Sequence of the first protein:
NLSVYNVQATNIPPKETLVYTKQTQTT

Contacts between the two chains:
Residue S79 in the second protein is in contact with residue N6 in the first protein (closest heavy-atom distance 2.5 Å).
Residue H76 in the second protein is in contact with residue T10 in the first protein (closest heavy-atom distance 3.6 Å).
Residue N84 in the second protein interacts with residue L2 in the first protein (closest heavy-atom distance 3.7 Å).
Residue H76 in the second protein is in contact with residue N11 in the first protein (closest heavy-atom distance 2.6 Å).
Residue W83 in the second protein interacts with residue L2 in the first protein (closest heavy-atom distance 3.3 Å).
Residue S79 in the second protein interacts with residue A9 in the first protein (closest heavy-atom distance 4.3 Å).
Residue G74 in the second protein interacts with residue P13 in the first protein (closest heavy-atom distance 3.9 Å).
Residue T92 in the second protein contacts residue T10 in the first protein (closest heavy-atom distance 5.0 Å).
Residue C81 in the second protein contacts residue Y5 in the first protein (closest heavy-atom distance 3.1 Å).
Residue N85 in the second protein contacts residue Y5 in the first protein (closest heavy-atom distance 4.6 Å).
Residue L75 in the second protein contacts residue N11 in the first protein (closest heavy-atom distance 3.5 Å).
Residue N85 in the second protein is in contact with residue L2 in the first protein (closest heavy-atom distance 4.8 Å).
Residue G74 in the second protein contacts residue I12 in the first protein (closest heavy-atom distance 3.3 Å).
Residue M68 in the second protein is in contact with residue I12 in the first protein (closest heavy-atom distance 5.0 Å).
Residue G72 in the second protein contacts residue K15 in the first protein (closest heavy-atom distance 3.8 Å).
Residue Y82 in the second protein is in contact with residue V4 in the first protein (closest heavy-atom distance 4.2 Å).
Residue N85 in the second protein is in contact with residue V4 in the first protein (closest heavy-atom distance 3.8 Å).
Residue N85 in the second protein is in contact with residue S3 in the first protein (closest heavy-atom distance 2.9 Å).
Residue W83 in the second protein interacts with residue N1 in the first protein (closest heavy-atom distance 3.6 Å).
Residue Y82 in the second protein contacts residue L2 in the first protein (closest heavy-atom distance 3.5 Å).
Residue H76 in the second protein is in contact with residue I12 in the first protein (closest heavy-atom distance 4.3 Å).
Residue S80 in the second protein is in contact with residue V7 in the first protein (closest heavy-atom distance 4.2 Å).
Residue Y82 in the second protein interacts with residue S3 in the first protein (closest heavy-atom distance 3.0 Å).
Residue S79 in the second protein contacts residue Y5 in the first protein (closest heavy-atom distance 3.9 Å).
Residue A73 in the second protein contacts residue I12 in the first protein (closest heavy-atom distance 4.1 Å).
Residue C81 in the second protein contacts residue V4 in the first protein (closest heavy-atom distance 3.4 Å).
Residue A73 in the second protein is in contact with residue P13 in the first protein (closest heavy-atom distance 4.6 Å).
Residue I103 in the second protein is in contact with residue T10 in the first protein (closest heavy-atom distance 4.5 Å).
Residue N84 in the second protein interacts with residue N1 in the first protein (closest heavy-atom distance 3.6 Å).
Residue Y101 in the second protein is in contact with residue I12 in the first protein (closest heavy-atom distance 4.0 Å).
Residue T77 in the second protein contacts residue T10 in the first protein (closest heavy-atom distance 2.5 Å).
Residue R94 in the second protein interacts with residue N11 in the first protein (closest heavy-atom distance 4.2 Å).
Residue T92 in the second protein contacts residue Q8 in the first protein (closest heavy-atom distance 4.2 Å).
Residue L75 in the second protein is in contact with residue P13 in the first protein (closest heavy-atom distance 4.5 Å).
Residue S79 in the second protein interacts with residue Q8 in the first protein (closest heavy-atom distance 3.5 Å).
Residue S80 in the second protein interacts with residue V4 in the first protein (closest heavy-atom distance 4.4 Å).
Residue S80 in the second protein is in contact with residue N6 in the first protein (closest heavy-atom distance 4.9 Å).
Residue S79 in the second protein is in contact with residue V7 in the first protein (closest heavy-atom distance 2.5 Å).
Residue R94 in the second protein is in contact with residue T10 in the first protein (closest heavy-atom distance 3.4 Å).
Residue A73 in the second protein is in contact with residue K15 in the first protein (closest heavy-atom distance 4.6 Å).
Residue L75 in the second protein is in contact with residue T10 in the first protein (closest heavy-atom distance 4.2 Å).
Residue W83 in the second protein is in contact with residue Y5 in the first protein (closest heavy-atom distance 3.6 Å).
Residue N85 in the second protein is in contact with residue N1 in the first protein (closest heavy-atom distance 3.6 Å).
Residue C81 in the second protein is in contact with residue S3 in the first protein (closest heavy-atom distance 3.6 Å).
Residue S80 in the second protein is in contact with residue Y5 in the first protein (closest heavy-atom distance 4.1 Å).
Residue Y101 in the second protein is in contact with residue K15 in the first protein (closest heavy-atom distance 4.5 Å).
Residue G72 in the second protein is in contact with residue P14 in the first protein (closest heavy-atom distance 3.3 Å).
Residue S90 in the second protein contacts residue Q8 in the first protein (closest heavy-atom distance 3.0 Å).
Residue G72 in the second protein contacts residue E16 in the first protein (closest heavy-atom distance 3.1 Å).
Residue R94 in the second protein is in contact with residue I12 in the first protein (closest heavy-atom distance 3.0 Å).
Residue L75 in the second protein contacts residue I12 in the first protein (closest heavy-atom distance 2.7 Å).
Residue S90 in the second protein is in contact with residue Y5 in the first protein (closest heavy-atom distance 4.4 Å).
Residue T77 in the second protein interacts with residue A9 in the first protein (closest heavy-atom distance 3.8 Å).
Residue H76 in the second protein contacts residue P13 in the first protein (closest heavy-atom distance 4.2 Å).
Residue A73 in the second protein is in contact with residue P14 in the first protein (closest heavy-atom distance 4.6 Å).
Residue G74 in the second protein contacts residue P14 in the first protein (closest heavy-atom distance 4.0 Å).
Residue W83 in the second protein is in contact with residue S3 in the first protein (closest heavy-atom distance 3.1 Å).

Sequence of the second protein:
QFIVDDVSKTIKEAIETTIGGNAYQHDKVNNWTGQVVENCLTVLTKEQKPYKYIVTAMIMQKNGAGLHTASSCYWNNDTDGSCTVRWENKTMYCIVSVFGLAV

These two protein chains interact to form a complex.